Sequence of protein 1:
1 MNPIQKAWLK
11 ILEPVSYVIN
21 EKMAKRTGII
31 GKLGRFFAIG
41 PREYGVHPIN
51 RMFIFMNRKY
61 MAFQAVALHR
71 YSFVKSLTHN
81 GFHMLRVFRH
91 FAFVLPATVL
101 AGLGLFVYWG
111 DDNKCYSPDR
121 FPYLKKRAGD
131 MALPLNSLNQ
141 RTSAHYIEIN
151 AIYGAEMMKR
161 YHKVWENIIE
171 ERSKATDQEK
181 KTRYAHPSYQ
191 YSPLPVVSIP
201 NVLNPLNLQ

Contacts between the two chains:
Residue A200 in protein 2 contacts residue V197 in protein 1 (closest heavy-atom distance 5.0 Å).
Residue K120 in protein 2 contacts residue T142 in protein 1 (closest heavy-atom distance 3.5 Å).
Residue T203 in protein 2 is in contact with residue S198 in protein 1 (closest heavy-atom distance 4.2 Å).
Residue V199 in protein 2 interacts with residue P195 in protein 1 (closest heavy-atom distance 3.2 Å).
Residue A197 in protein 2 interacts with residue P193 in protein 1 (closest heavy-atom distance 4.8 Å).
Residue P201 in protein 2 interacts with residue P195 in protein 1 (closest heavy-atom distance 4.0 Å).
Residue V196 in protein 2 is in contact with residue L194 in protein 1 (closest heavy-atom distance 3.6 Å).
Residue A200 in protein 2 contacts residue P195 in protein 1 (closest heavy-atom distance 4.5 Å).
Residue K202 in protein 2 contacts residue V197 in protein 1 (closest heavy-atom distance 3.9 Å).
Residue A197 in protein 2 interacts with residue P195 in protein 1 (closest heavy-atom distance 4.8 Å).
Residue R123 in protein 2 contacts residue R141 in protein 1 (closest heavy-atom distance 4.5 Å).
Residue V196 in protein 2 is in contact with residue P195 in protein 1 (closest heavy-atom distance 3.6 Å).
Residue T203 in protein 2 is in contact with residue V197 in protein 1 (closest heavy-atom distance 4.0 Å).
Residue P201 in protein 2 is in contact with residue V196 in protein 1 (closest heavy-atom distance 3.9 Å).
Residue V196 in protein 2 interacts with residue S192 in protein 1 (closest heavy-atom distance 3.2 Å).
Residue T203 in protein 2 interacts with residue I199 in protein 1 (closest heavy-atom distance 4.3 Å).
Residue V196 in protein 2 contacts residue P193 in protein 1 (closest heavy-atom distance 3.3 Å).
Residue P201 in protein 2 contacts residue V197 in protein 1 (closest heavy-atom distance 3.5 Å).

These two protein chains interact to form a complex.

Sequence of protein 2:
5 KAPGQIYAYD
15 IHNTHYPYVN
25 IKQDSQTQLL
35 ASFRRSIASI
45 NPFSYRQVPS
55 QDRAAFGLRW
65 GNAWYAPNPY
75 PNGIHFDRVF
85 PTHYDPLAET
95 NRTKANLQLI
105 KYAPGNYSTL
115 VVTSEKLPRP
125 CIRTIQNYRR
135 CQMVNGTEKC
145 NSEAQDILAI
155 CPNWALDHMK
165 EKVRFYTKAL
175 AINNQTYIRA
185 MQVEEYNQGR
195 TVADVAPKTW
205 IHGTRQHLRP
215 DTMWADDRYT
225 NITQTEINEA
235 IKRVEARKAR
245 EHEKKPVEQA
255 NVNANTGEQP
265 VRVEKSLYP